This data describes a binding interaction between two proteins.

Contacts between the two chains:
Residue M466 in protein 2 contacts residue F14 in protein 1 (closest heavy-atom distance 3.9 Å).
Residue M466 in protein 2 is in contact with residue L21 in protein 1 (closest heavy-atom distance 3.7 Å).
Residue L480 in protein 2 interacts with residue L25 in protein 1 (closest heavy-atom distance 4.1 Å).
Residue T460 in protein 2 interacts with residue P7 in protein 1 (closest heavy-atom distance 3.7 Å).
Residue T460 in protein 2 is in contact with residue G8 in protein 1 (closest heavy-atom distance 4.8 Å).
Residue F482 in protein 2 is in contact with residue L25 in protein 1 (closest heavy-atom distance 4.9 Å).
Residue S464 in protein 2 contacts residue E13 in protein 1 (closest heavy-atom distance 3.4 Å).
Residue V453 in protein 2 is in contact with residue M17 in protein 1 (closest heavy-atom distance 4.9 Å).
Residue R455 in protein 2 is in contact with residue E13 in protein 1 (closest heavy-atom distance 3.0 Å).
Residue R455 in protein 2 is in contact with residue M17 in protein 1 (closest heavy-atom distance 3.4 Å).
Residue A435 in protein 2 interacts with residue L25 in protein 1 (closest heavy-atom distance 3.9 Å).
Residue V432 in protein 2 interacts with residue L21 in protein 1 (closest heavy-atom distance 4.2 Å).
Residue L439 in protein 2 contacts residue N20 in protein 1 (closest heavy-atom distance 4.2 Å).
Residue I485 in protein 2 interacts with residue H10 in protein 1 (closest heavy-atom distance 3.5 Å).
Residue D486 in protein 2 is in contact with residue H10 in protein 1 (closest heavy-atom distance 3.8 Å).
Residue K465 in protein 2 interacts with residue M17 in protein 1 (closest heavy-atom distance 4.5 Å).
Residue R434 in protein 2 is in contact with residue L25 in protein 1 (closest heavy-atom distance 4.8 Å).
Residue S464 in protein 2 is in contact with residue M17 in protein 1 (closest heavy-atom distance 3.3 Å).
Residue M466 in protein 2 interacts with residue M17 in protein 1 (closest heavy-atom distance 3.6 Å).
Residue V432 in protein 2 is in contact with residue L25 in protein 1 (closest heavy-atom distance 4.1 Å).
Residue F482 in protein 2 interacts with residue I22 in protein 1 (closest heavy-atom distance 4.1 Å).
Residue S484 in protein 2 is in contact with residue H10 in protein 1 (closest heavy-atom distance 4.3 Å).
Residue T462 in protein 2 contacts residue P7 in protein 1 (closest heavy-atom distance 5.0 Å).
Residue S464 in protein 2 contacts residue H10 in protein 1 (closest heavy-atom distance 4.7 Å).
Residue Y441 in protein 2 is in contact with residue N20 in protein 1 (closest heavy-atom distance 3.2 Å).
Residue A435 in protein 2 interacts with residue L21 in protein 1 (closest heavy-atom distance 3.6 Å).
Residue E431 in protein 2 is in contact with residue L25 in protein 1 (closest heavy-atom distance 4.0 Å).
Residue I419 in protein 2 interacts with residue I22 in protein 1 (closest heavy-atom distance 4.3 Å).
Residue K465 in protein 2 contacts residue H10 in protein 1 (closest heavy-atom distance 4.8 Å).
Residue F482 in protein 2 contacts residue F14 in protein 1 (closest heavy-atom distance 4.1 Å).
Residue K465 in protein 2 contacts residue F14 in protein 1 (closest heavy-atom distance 4.6 Å).
Residue T462 in protein 2 is in contact with residue E13 in protein 1 (closest heavy-atom distance 3.5 Å).
Residue I436 in protein 2 interacts with residue L21 in protein 1 (closest heavy-atom distance 4.4 Å).
Residue N457 in protein 2 interacts with residue E13 in protein 1 (closest heavy-atom distance 3.5 Å).
Residue I419 in protein 2 is in contact with residue L25 in protein 1 (closest heavy-atom distance 3.9 Å).
Residue M466 in protein 2 contacts residue C18 in protein 1 (closest heavy-atom distance 3.8 Å).
Residue R434 in protein 2 interacts with residue I24 in protein 1 (closest heavy-atom distance 3.4 Å).
Residue F482 in protein 2 interacts with residue L21 in protein 1 (closest heavy-atom distance 4.0 Å).
Residue L468 in protein 2 interacts with residue L21 in protein 1 (closest heavy-atom distance 3.7 Å).
Residue S484 in protein 2 is in contact with residue F14 in protein 1 (closest heavy-atom distance 3.6 Å).
Residue Q438 in protein 2 is in contact with residue I24 in protein 1 (closest heavy-atom distance 3.2 Å).
Residue L439 in protein 2 contacts residue I24 in protein 1 (closest heavy-atom distance 3.6 Å).
Residue T460 in protein 2 is in contact with residue E13 in protein 1 (closest heavy-atom distance 4.1 Å).
Residue A435 in protein 2 is in contact with residue I24 in protein 1 (closest heavy-atom distance 3.5 Å).
Residue Y441 in protein 2 contacts residue M17 in protein 1 (closest heavy-atom distance 3.6 Å).
Residue D487 in protein 2 contacts residue H10 in protein 1 (closest heavy-atom distance 4.5 Å).
Residue R483 in protein 2 is in contact with residue F14 in protein 1 (closest heavy-atom distance 3.3 Å).
Residue F482 in protein 2 is in contact with residue C18 in protein 1 (closest heavy-atom distance 3.9 Å).
Residue R455 in protein 2 is in contact with residue E16 in protein 1 (closest heavy-atom distance 4.4 Å).
Residue E431 in protein 2 contacts residue Q27 in protein 1 (closest heavy-atom distance 4.5 Å).

Sequence of protein 2:
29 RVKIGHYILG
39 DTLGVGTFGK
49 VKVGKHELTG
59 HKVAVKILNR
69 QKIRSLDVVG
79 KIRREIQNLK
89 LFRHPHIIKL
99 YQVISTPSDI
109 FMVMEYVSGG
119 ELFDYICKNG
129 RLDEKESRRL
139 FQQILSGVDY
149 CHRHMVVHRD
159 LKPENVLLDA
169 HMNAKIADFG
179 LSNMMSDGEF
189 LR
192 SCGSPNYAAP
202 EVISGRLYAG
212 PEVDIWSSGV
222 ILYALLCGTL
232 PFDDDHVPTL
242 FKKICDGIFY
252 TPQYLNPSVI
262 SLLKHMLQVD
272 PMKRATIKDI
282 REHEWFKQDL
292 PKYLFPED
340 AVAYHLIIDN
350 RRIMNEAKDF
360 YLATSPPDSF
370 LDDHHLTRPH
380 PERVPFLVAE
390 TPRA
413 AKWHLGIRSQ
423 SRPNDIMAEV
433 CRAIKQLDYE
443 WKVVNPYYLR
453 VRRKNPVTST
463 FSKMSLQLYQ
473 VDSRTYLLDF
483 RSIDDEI

Sequence of protein 1:
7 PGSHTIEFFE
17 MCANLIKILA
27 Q